Sequence of the second protein:
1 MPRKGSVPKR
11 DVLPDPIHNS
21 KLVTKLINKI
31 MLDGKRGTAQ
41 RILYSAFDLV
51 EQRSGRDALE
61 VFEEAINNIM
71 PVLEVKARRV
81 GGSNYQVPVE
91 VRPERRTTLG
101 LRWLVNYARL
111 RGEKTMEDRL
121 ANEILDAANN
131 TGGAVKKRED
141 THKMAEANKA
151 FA

Interface contacts:
Residue D105 in the first protein interacts with residue F151 in the second protein (closest heavy-atom distance 3.7 Å).
Residue K99 in the first protein is in contact with residue G82 in the second protein (closest heavy-atom distance 4.8 Å).

Sequence of the first protein:
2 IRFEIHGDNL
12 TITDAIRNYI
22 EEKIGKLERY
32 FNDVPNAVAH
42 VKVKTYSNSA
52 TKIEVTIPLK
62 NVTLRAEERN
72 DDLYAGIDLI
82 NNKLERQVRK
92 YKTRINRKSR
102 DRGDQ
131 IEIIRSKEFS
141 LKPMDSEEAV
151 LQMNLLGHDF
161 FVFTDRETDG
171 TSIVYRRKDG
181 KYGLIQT

These two protein chains interact to form a complex.